Sequence of the first protein:
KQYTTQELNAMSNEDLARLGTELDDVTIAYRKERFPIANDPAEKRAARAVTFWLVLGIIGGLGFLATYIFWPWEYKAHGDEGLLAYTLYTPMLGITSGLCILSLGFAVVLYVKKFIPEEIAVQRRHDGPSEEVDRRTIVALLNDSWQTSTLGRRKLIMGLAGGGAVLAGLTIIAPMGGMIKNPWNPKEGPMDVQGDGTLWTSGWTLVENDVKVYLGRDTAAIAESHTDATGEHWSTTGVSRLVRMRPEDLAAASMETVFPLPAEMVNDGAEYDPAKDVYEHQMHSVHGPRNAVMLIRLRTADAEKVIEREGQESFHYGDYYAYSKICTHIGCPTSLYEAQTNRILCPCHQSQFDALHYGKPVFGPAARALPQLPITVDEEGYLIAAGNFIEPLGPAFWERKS

Sequence of the second protein:
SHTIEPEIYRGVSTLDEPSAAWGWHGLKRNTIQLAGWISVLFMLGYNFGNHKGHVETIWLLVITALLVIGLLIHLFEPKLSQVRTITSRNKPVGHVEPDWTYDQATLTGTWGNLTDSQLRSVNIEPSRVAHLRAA

The following describes two proteins that form a bound complex.

Residue-level contacts at the interface:
Residue F369 in the first protein interacts with residue E60 in the second protein (closest heavy-atom distance 4.4 Å).
Residue V368 in the first protein interacts with residue N54 in the second protein (closest heavy-atom distance 3.7 Å).
Residue V368 in the first protein is in contact with residue H55 in the second protein (closest heavy-atom distance 3.5 Å).
Residue V368 in the first protein interacts with residue K56 in the second protein (closest heavy-atom distance 4.0 Å).
Residue F369 in the first protein is in contact with residue H55 in the second protein (closest heavy-atom distance 4.1 Å).
Residue G370 in the first protein is in contact with residue N54 in the second protein (closest heavy-atom distance 3.4 Å).
Residue A373 in the first protein is in contact with residue N54 in the second protein (closest heavy-atom distance 4.8 Å).
Residue F369 in the first protein contacts residue N54 in the second protein (closest heavy-atom distance 3.8 Å).
Residue A372 in the first protein interacts with residue N54 in the second protein (closest heavy-atom distance 2.7 Å).
Residue P367 in the first protein interacts with residue N54 in the second protein (closest heavy-atom distance 4.0 Å).